Residue-level contacts at the interface:
Residue N389 in chain B is in contact with residue D570 in chain A (closest heavy-atom distance 3.5 Å).
Residue C690 in chain B is in contact with residue N569 in chain A (closest heavy-atom distance 2.7 Å).
Residue N509 in chain B contacts residue M662 in chain A (closest heavy-atom distance 3.7 Å).
Residue F691 in chain B contacts residue S568 in chain A (closest heavy-atom distance 4.1 Å).
Residue R343 in chain B contacts residue P564 in chain A (closest heavy-atom distance 4.1 Å).
Residue V388 in chain B interacts with residue D570 in chain A (closest heavy-atom distance 4.2 Å).
Residue Y692 in chain B interacts with residue L567 in chain A (closest heavy-atom distance 3.9 Å).
Residue G609 in chain B contacts residue P575 in chain A (closest heavy-atom distance 3.9 Å).
Residue K475 in chain B is in contact with residue G658 in chain A (closest heavy-atom distance 3.7 Å).
Residue N389 in chain B is in contact with residue Y574 in chain A (closest heavy-atom distance 3.7 Å).
Residue R657 in chain B contacts residue Y572 in chain A (closest heavy-atom distance 2.9 Å).
Residue S508 in chain B interacts with residue R666 in chain A (closest heavy-atom distance 3.0 Å).
Residue N608 in chain B is in contact with residue Y572 in chain A (closest heavy-atom distance 4.2 Å).
Residue Q689 in chain B contacts residue Y572 in chain A (closest heavy-atom distance 2.4 Å).
Residue F468 in chain B is in contact with residue Q590 in chain A (closest heavy-atom distance 4.0 Å).
Residue D658 in chain B contacts residue Y574 in chain A (closest heavy-atom distance 3.8 Å).
Residue N608 in chain B is in contact with residue P575 in chain A (closest heavy-atom distance 2.5 Å).
Residue S478 in chain B interacts with residue G658 in chain A (closest heavy-atom distance 4.3 Å).
Residue E582 in chain B is in contact with residue R869 in chain A (closest heavy-atom distance 2.8 Å).
Residue N608 in chain B contacts residue Y573 in chain A (closest heavy-atom distance 2.6 Å).
Residue Q662 in chain B interacts with residue Y573 in chain A (closest heavy-atom distance 2.3 Å).
Residue Q580 in chain B contacts residue E875 in chain A (closest heavy-atom distance 2.2 Å).
Residue Q745 in chain B is in contact with residue N569 in chain A (closest heavy-atom distance 4.1 Å).
Residue F691 in chain B is in contact with residue L567 in chain A (closest heavy-atom distance 3.8 Å).
Residue K513 in chain B is in contact with residue Q590 in chain A (closest heavy-atom distance 3.8 Å).
Residue E583 in chain B interacts with residue R869 in chain A (closest heavy-atom distance 3.1 Å).
Residue K475 in chain B is in contact with residue E661 in chain A (closest heavy-atom distance 4.1 Å).
Residue G387 in chain B is in contact with residue S568 in chain A (closest heavy-atom distance 4.3 Å).
Residue K475 in chain B contacts residue S657 in chain A (closest heavy-atom distance 3.0 Å).
Residue E610 in chain B contacts residue K576 in chain A (closest heavy-atom distance 4.1 Å).
Residue N509 in chain B is in contact with residue R666 in chain A (closest heavy-atom distance 3.1 Å).
Residue Q689 in chain B interacts with residue N569 in chain A (closest heavy-atom distance 2.8 Å).
Residue N608 in chain B interacts with residue Y574 in chain A (closest heavy-atom distance 3.7 Å).
Residue E610 in chain B contacts residue P575 in chain A (closest heavy-atom distance 2.6 Å).
Residue Q471 in chain B is in contact with residue E661 in chain A (closest heavy-atom distance 4.0 Å).
Residue V561 in chain B interacts with residue R869 in chain A (closest heavy-atom distance 3.5 Å).
Residue F691 in chain B interacts with residue Y573 in chain A (closest heavy-atom distance 3.9 Å).
Residue K513 in chain B interacts with residue E874 in chain A (closest heavy-atom distance 4.1 Å).
Residue N389 in chain B contacts residue S568 in chain A (closest heavy-atom distance 3.6 Å).
Residue R657 in chain B contacts residue Y573 in chain A (closest heavy-atom distance 2.8 Å).
Residue I336 in chain B interacts with residue P564 in chain A (closest heavy-atom distance 4.2 Å).
Residue E656 in chain B is in contact with residue Y573 in chain A (closest heavy-atom distance 3.3 Å).
Residue F386 in chain B contacts residue N566 in chain A (closest heavy-atom distance 3.5 Å).
Residue S511 in chain B is in contact with residue Q590 in chain A (closest heavy-atom distance 3.4 Å).
Residue R657 in chain B interacts with residue Y574 in chain A (closest heavy-atom distance 3.1 Å).
Residue F691 in chain B is in contact with residue N569 in chain A (closest heavy-atom distance 4.1 Å).
Residue F744 in chain B interacts with residue L567 in chain A (closest heavy-atom distance 3.2 Å).
Residue K475 in chain B contacts residue G660 in chain A (closest heavy-atom distance 3.7 Å).
Residue F744 in chain B contacts residue P564 in chain A (closest heavy-atom distance 2.4 Å).
Residue C690 in chain B contacts residue Y573 in chain A (closest heavy-atom distance 3.5 Å).
Residue M607 in chain B is in contact with residue Y574 in chain A (closest heavy-atom distance 4.2 Å).
Residue S743 in chain B is in contact with residue L567 in chain A (closest heavy-atom distance 3.8 Å).
Residue Q745 in chain B contacts residue L567 in chain A (closest heavy-atom distance 2.8 Å).
Residue Q580 in chain B contacts residue R869 in chain A (closest heavy-atom distance 3.9 Å).
Residue D658 in chain B is in contact with residue Y573 in chain A (closest heavy-atom distance 3.6 Å).
Residue E583 in chain B contacts residue D867 in chain A (closest heavy-atom distance 3.6 Å).
Residue G609 in chain B contacts residue K576 in chain A (closest heavy-atom distance 3.7 Å).
Residue Q689 in chain B interacts with residue Y573 in chain A (closest heavy-atom distance 3.3 Å).
Residue V510 in chain B is in contact with residue E661 in chain A (closest heavy-atom distance 4.0 Å).
Residue G512 in chain B interacts with residue R666 in chain A (closest heavy-atom distance 3.7 Å).

The following describes two proteins that form a bound complex.

Sequence of chain A:
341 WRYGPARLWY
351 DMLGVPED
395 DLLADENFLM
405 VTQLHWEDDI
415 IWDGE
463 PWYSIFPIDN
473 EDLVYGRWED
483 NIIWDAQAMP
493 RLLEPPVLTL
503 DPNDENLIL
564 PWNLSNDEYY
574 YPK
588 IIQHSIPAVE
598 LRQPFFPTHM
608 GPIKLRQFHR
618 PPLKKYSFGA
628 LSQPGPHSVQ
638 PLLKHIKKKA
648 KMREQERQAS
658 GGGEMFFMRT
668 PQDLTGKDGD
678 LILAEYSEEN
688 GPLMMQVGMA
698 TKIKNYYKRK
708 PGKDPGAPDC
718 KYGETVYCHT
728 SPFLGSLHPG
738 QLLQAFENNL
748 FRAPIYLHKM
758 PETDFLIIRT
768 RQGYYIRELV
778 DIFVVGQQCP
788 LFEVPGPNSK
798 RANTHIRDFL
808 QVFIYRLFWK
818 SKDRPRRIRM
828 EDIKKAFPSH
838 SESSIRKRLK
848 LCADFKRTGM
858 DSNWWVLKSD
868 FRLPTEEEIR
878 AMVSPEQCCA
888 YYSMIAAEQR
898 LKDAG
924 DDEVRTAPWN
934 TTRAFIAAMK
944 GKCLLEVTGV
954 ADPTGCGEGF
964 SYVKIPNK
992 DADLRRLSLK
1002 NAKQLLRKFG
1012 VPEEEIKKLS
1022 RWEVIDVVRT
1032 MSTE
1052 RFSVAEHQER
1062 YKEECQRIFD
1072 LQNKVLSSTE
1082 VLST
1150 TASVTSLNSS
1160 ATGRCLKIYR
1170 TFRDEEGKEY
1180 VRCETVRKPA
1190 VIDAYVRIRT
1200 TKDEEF

Sequence of chain B:
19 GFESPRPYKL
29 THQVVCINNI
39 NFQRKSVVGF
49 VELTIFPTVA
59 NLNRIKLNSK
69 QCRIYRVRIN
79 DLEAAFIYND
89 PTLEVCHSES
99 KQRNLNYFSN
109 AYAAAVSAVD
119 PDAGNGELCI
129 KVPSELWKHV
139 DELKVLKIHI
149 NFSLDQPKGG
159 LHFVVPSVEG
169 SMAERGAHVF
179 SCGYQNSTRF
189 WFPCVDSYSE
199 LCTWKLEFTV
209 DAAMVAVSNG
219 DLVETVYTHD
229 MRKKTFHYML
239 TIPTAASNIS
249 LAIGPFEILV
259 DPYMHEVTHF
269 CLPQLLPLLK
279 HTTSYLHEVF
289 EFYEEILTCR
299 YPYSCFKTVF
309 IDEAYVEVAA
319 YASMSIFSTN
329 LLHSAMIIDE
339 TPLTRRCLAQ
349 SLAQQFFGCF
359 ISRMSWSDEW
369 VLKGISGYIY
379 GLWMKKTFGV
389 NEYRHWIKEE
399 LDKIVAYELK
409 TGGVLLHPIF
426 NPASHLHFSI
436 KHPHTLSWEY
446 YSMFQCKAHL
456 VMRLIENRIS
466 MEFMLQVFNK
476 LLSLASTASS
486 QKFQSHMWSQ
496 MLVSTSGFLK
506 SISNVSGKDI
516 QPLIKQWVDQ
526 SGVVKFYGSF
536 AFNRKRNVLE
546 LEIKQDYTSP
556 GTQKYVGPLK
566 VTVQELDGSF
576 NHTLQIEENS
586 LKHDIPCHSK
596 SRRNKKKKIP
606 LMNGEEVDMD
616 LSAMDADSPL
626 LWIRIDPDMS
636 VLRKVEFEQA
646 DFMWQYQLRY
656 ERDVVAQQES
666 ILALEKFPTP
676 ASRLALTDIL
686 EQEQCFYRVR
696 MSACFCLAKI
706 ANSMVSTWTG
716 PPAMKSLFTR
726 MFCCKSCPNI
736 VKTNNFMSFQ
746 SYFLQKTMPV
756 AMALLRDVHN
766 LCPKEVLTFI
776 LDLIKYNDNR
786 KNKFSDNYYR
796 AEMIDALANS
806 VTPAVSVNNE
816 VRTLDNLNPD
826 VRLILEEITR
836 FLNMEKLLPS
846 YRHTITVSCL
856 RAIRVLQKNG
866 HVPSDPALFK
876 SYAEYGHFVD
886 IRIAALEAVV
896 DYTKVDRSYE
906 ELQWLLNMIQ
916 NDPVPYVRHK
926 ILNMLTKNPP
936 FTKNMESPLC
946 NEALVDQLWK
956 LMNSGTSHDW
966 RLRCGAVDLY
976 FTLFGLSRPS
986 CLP